Contacts between the two chains:
Residue L428 in chain B is in contact with residue N5 in chain A (closest heavy-atom distance 4.3 Å).
Residue W510 in chain B is in contact with residue V254 in chain A (closest heavy-atom distance 3.5 Å).
Residue I458 in chain B interacts with residue F13 in chain A (closest heavy-atom distance 4.0 Å).
Residue M437 in chain B contacts residue I258 in chain A (closest heavy-atom distance 4.3 Å).
Residue V433 in chain B contacts residue I258 in chain A (closest heavy-atom distance 4.0 Å).
Residue E507 in chain B is in contact with residue K255 in chain A (closest heavy-atom distance 3.9 Å).
Residue L428 in chain B contacts residue Q6 in chain A (closest heavy-atom distance 4.5 Å).
Residue A448 in chain B contacts residue F13 in chain A (closest heavy-atom distance 4.2 Å).
Residue A511 in chain B is in contact with residue K257 in chain A (closest heavy-atom distance 3.3 Å).
Residue C512 in chain B contacts residue K257 in chain A (closest heavy-atom distance 3.3 Å).
Residue L290 in chain B is in contact with residue M1 in chain A (closest heavy-atom distance 4.1 Å).
Residue C512 in chain B is in contact with residue I258 in chain A (closest heavy-atom distance 3.6 Å).
Residue V508 in chain B interacts with residue V254 in chain A (closest heavy-atom distance 3.3 Å).
Residue V321 in chain B is in contact with residue L3 in chain A (closest heavy-atom distance 4.0 Å).
Residue D489 in chain B contacts residue E260 in chain A (closest heavy-atom distance 4.6 Å).
Residue N438 in chain B is in contact with residue W8 in chain A (closest heavy-atom distance 4.6 Å).
Residue S441 in chain B is in contact with residue L10 in chain A (closest heavy-atom distance 3.5 Å).
Residue P514 in chain B interacts with residue I258 in chain A (closest heavy-atom distance 4.3 Å).
Residue L428 in chain B is in contact with residue W8 in chain A (closest heavy-atom distance 4.3 Å).
Residue V508 in chain B is in contact with residue I252 in chain A (closest heavy-atom distance 4.4 Å).
Residue D504 in chain B contacts residue G250 in chain A (closest heavy-atom distance 3.1 Å).
Residue F444 in chain B contacts residue L10 in chain A (closest heavy-atom distance 3.9 Å).
Residue N426 in chain B is in contact with residue N5 in chain A (closest heavy-atom distance 4.3 Å).
Residue Y427 in chain B is in contact with residue Q6 in chain A (closest heavy-atom distance 4.0 Å).
Residue P483 in chain B contacts residue L259 in chain A (closest heavy-atom distance 4.5 Å).
Residue F444 in chain B is in contact with residue F13 in chain A (closest heavy-atom distance 4.4 Å).
Residue K505 in chain B is in contact with residue T251 in chain A (closest heavy-atom distance 3.6 Å).
Residue N426 in chain B contacts residue Q6 in chain A (closest heavy-atom distance 2.3 Å).
Residue F503 in chain B interacts with residue K15 in chain A (closest heavy-atom distance 3.0 Å).
Residue D504 in chain B interacts with residue K15 in chain A (closest heavy-atom distance 3.7 Å).
Residue W506 in chain B interacts with residue K15 in chain A (closest heavy-atom distance 3.3 Å).
Residue A511 in chain B contacts residue L259 in chain A (closest heavy-atom distance 3.6 Å).
Residue M437 in chain B is in contact with residue K257 in chain A (closest heavy-atom distance 4.1 Å).
Residue P493 in chain B interacts with residue L259 in chain A (closest heavy-atom distance 4.1 Å).
Residue V495 in chain B contacts residue L259 in chain A (closest heavy-atom distance 4.6 Å).
Residue V508 in chain B is in contact with residue K255 in chain A (closest heavy-atom distance 2.9 Å).
Residue A511 in chain B is in contact with residue I258 in chain A (closest heavy-atom distance 4.5 Å).
Residue W506 in chain B interacts with residue T251 in chain A (closest heavy-atom distance 2.9 Å).
Residue W510 in chain B interacts with residue K255 in chain A (closest heavy-atom distance 3.4 Å).
Residue L428 in chain B contacts residue L3 in chain A (closest heavy-atom distance 4.5 Å).
Residue F444 in chain B contacts residue V254 in chain A (closest heavy-atom distance 3.8 Å).
Residue V508 in chain B contacts residue T253 in chain A (closest heavy-atom distance 2.8 Å).
Residue W506 in chain B is in contact with residue I252 in chain A (closest heavy-atom distance 4.0 Å).
Residue L428 in chain B contacts residue I258 in chain A (closest heavy-atom distance 4.3 Å).
Residue I458 in chain B interacts with residue I252 in chain A (closest heavy-atom distance 4.3 Å).
Residue A287 in chain B interacts with residue M1 in chain A (closest heavy-atom distance 3.8 Å).
Residue W510 in chain B contacts residue A256 in chain A (closest heavy-atom distance 3.8 Å).
Residue D504 in chain B interacts with residue T251 in chain A (closest heavy-atom distance 2.5 Å).
Residue M437 in chain B is in contact with residue W8 in chain A (closest heavy-atom distance 3.8 Å).
Residue C512 in chain B is in contact with residue L259 in chain A (closest heavy-atom distance 2.7 Å).
Residue M437 in chain B interacts with residue A256 in chain A (closest heavy-atom distance 4.4 Å).
Residue V509 in chain B interacts with residue K255 in chain A (closest heavy-atom distance 3.3 Å).
Residue W506 in chain B interacts with residue T253 in chain A (closest heavy-atom distance 3.5 Å).
Residue A460 in chain B contacts residue I252 in chain A (closest heavy-atom distance 4.5 Å).
Residue T318 in chain B contacts residue L3 in chain A (closest heavy-atom distance 4.5 Å).
Residue W510 in chain B is in contact with residue L10 in chain A (closest heavy-atom distance 3.6 Å).
Residue W510 in chain B interacts with residue K257 in chain A (closest heavy-atom distance 2.9 Å).
Residue E507 in chain B interacts with residue T253 in chain A (closest heavy-atom distance 3.5 Å).
Residue C513 in chain B is in contact with residue L259 in chain A (closest heavy-atom distance 4.4 Å).
Residue D504 in chain B contacts residue T249 in chain A (closest heavy-atom distance 3.8 Å).

Sequence of chain B:
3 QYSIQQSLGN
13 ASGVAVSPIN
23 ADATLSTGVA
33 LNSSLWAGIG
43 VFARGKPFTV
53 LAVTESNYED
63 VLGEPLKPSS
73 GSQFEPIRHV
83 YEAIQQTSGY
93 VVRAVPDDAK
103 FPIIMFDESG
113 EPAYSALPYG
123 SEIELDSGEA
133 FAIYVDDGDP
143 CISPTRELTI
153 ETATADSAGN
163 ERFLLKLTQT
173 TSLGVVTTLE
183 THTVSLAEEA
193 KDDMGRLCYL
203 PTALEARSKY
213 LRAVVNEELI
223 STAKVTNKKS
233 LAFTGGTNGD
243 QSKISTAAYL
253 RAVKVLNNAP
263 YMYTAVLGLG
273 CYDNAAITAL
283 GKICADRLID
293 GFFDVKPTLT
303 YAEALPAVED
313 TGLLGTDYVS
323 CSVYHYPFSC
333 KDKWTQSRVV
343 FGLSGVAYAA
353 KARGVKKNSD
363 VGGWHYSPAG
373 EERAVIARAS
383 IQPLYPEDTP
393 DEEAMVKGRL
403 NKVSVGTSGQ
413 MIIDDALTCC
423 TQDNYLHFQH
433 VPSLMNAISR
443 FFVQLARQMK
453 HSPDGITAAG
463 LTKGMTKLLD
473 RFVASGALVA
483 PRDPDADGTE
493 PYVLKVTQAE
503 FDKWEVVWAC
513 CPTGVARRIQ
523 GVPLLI

Sequence of chain A:
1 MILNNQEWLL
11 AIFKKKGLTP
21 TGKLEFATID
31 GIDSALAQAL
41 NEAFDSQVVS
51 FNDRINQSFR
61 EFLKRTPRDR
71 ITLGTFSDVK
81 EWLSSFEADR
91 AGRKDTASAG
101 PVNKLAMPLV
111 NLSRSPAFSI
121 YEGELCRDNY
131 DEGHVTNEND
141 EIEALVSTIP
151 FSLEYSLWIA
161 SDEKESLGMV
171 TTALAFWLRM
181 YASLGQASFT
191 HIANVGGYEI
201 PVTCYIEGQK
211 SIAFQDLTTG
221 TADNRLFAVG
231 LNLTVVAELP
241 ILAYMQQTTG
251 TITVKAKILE

The following describes two proteins that form a bound complex.